Sequence of the second protein:
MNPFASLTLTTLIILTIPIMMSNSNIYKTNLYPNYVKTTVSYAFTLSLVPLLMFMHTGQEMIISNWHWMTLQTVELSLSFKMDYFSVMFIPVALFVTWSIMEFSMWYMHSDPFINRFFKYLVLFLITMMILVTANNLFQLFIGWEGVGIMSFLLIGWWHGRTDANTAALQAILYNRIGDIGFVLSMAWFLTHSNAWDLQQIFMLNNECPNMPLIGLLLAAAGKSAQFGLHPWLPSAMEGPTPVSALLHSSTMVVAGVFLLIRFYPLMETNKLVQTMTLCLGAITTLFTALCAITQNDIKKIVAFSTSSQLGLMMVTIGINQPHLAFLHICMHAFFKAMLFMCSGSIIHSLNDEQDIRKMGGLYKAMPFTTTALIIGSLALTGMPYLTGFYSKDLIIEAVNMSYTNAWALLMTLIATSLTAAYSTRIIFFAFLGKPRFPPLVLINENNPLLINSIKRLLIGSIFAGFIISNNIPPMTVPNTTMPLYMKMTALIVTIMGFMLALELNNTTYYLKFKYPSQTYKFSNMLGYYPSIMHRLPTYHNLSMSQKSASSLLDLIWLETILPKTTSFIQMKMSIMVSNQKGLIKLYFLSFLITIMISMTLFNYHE

Sequence of the first protein:
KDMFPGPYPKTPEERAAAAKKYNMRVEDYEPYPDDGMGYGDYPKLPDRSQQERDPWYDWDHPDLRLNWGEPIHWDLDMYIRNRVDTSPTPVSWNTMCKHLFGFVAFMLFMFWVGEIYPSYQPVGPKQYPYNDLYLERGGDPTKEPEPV

This data describes a binding interaction between two proteins.

Interface contacts:
Residue T162 in the second protein interacts with residue N115 in the first protein (closest heavy-atom distance 3.2 Å).
Residue G527 in the second protein contacts residue L133 in the first protein (closest heavy-atom distance 3.6 Å).
Residue Y528 in the second protein is in contact with residue M129 in the first protein (closest heavy-atom distance 3.2 Å).
Residue R535 in the second protein is in contact with residue D118 in the first protein (closest heavy-atom distance 2.7 Å).
Residue Q546 in the second protein interacts with residue D108 in the first protein (closest heavy-atom distance 4.1 Å).
Residue Y539 in the second protein interacts with residue M111 in the first protein (closest heavy-atom distance 3.5 Å).
Residue Y528 in the second protein is in contact with residue H132 in the first protein (closest heavy-atom distance 3.8 Å).
Residue I283 in the second protein is in contact with residue M140 in the first protein (closest heavy-atom distance 4.2 Å).
Residue T404 in the second protein is in contact with residue P151 in the first protein (closest heavy-atom distance 3.1 Å).
Residue T538 in the second protein is in contact with residue V117 in the first protein (closest heavy-atom distance 3.5 Å).
Residue F287 in the second protein contacts residue F136 in the first protein (closest heavy-atom distance 3.6 Å).
Residue A406 in the second protein contacts residue Y150 in the first protein (closest heavy-atom distance 4.1 Å).
Residue Y403 in the second protein is in contact with residue S152 in the first protein (closest heavy-atom distance 3.3 Å).
Residue W407 in the second protein is in contact with residue F144 in the first protein (closest heavy-atom distance 3.5 Å).
Residue I556 in the second protein contacts residue M70 in the first protein (closest heavy-atom distance 4.2 Å).
Residue F522 in the second protein contacts residue F136 in the first protein (closest heavy-atom distance 4.0 Å).
Residue L542 in the second protein is in contact with residue R116 in the first protein (closest heavy-atom distance 3.6 Å).
Residue S543 in the second protein is in contact with residue M111 in the first protein (closest heavy-atom distance 3.7 Å).
Residue R535 in the second protein is in contact with residue S120 in the first protein (closest heavy-atom distance 2.3 Å).
Residue Y539 in the second protein contacts residue Y112 in the first protein (closest heavy-atom distance 3.8 Å).
Residue Y403 in the second protein contacts residue P151 in the first protein (closest heavy-atom distance 3.1 Å).
Residue M525 in the second protein contacts residue P123 in the first protein (closest heavy-atom distance 3.5 Å).
Residue Y528 in the second protein interacts with residue V124 in the first protein (closest heavy-atom distance 3.9 Å).
Residue L552 in the second protein contacts residue M70 in the first protein (closest heavy-atom distance 3.9 Å).
Residue M401 in the second protein contacts residue Y153 in the first protein (closest heavy-atom distance 3.5 Å).
Residue I532 in the second protein interacts with residue M129 in the first protein (closest heavy-atom distance 4.5 Å).
Residue A408 in the second protein contacts residue F144 in the first protein (closest heavy-atom distance 4.3 Å).
Residue S531 in the second protein contacts residue W126 in the first protein (closest heavy-atom distance 4.0 Å).
Residue Y403 in the second protein contacts residue Y153 in the first protein (closest heavy-atom distance 4.5 Å).
Residue A406 in the second protein contacts residue G147 in the first protein (closest heavy-atom distance 4.4 Å).
Residue W407 in the second protein interacts with residue M140 in the first protein (closest heavy-atom distance 3.2 Å).
Residue Q546 in the second protein is in contact with residue W107 in the first protein (closest heavy-atom distance 4.3 Å).
Residue S531 in the second protein interacts with residue M129 in the first protein (closest heavy-atom distance 3.8 Å).
Residue Y403 in the second protein contacts residue Q154 in the first protein (closest heavy-atom distance 4.3 Å).
Residue T166 in the second protein contacts residue N115 in the first protein (closest heavy-atom distance 3.1 Å).
Residue I532 in the second protein is in contact with residue L133 in the first protein (closest heavy-atom distance 3.6 Å).
Residue Y529 in the second protein is in contact with residue L133 in the first protein (closest heavy-atom distance 3.9 Å).
Residue F227 in the second protein is in contact with residue V137 in the first protein (closest heavy-atom distance 4.1 Å).
Residue K547 in the second protein contacts residue M70 in the first protein (closest heavy-atom distance 4.5 Å).
Residue Q518 in the second protein is in contact with residue H132 in the first protein (closest heavy-atom distance 3.3 Å).
Residue W407 in the second protein contacts residue G147 in the first protein (closest heavy-atom distance 3.8 Å).
Residue Y539 in the second protein is in contact with residue V117 in the first protein (closest heavy-atom distance 3.8 Å).
Residue I532 in the second protein interacts with residue W126 in the first protein (closest heavy-atom distance 3.2 Å).
Residue N405 in the second protein contacts residue P151 in the first protein (closest heavy-atom distance 4.3 Å).
Residue A406 in the second protein interacts with residue S152 in the first protein (closest heavy-atom distance 3.2 Å).
Residue L536 in the second protein contacts residue W126 in the first protein (closest heavy-atom distance 4.0 Å).
Residue W407 in the second protein interacts with residue M143 in the first protein (closest heavy-atom distance 3.6 Å).
Residue C279 in the second protein contacts residue F144 in the first protein (closest heavy-atom distance 3.1 Å).
Residue T162 in the second protein interacts with residue R114 in the first protein (closest heavy-atom distance 3.6 Å).
Residue T404 in the second protein interacts with residue S152 in the first protein (closest heavy-atom distance 2.7 Å).
Residue L542 in the second protein is in contact with residue M111 in the first protein (closest heavy-atom distance 3.7 Å).
Residue N400 in the second protein is in contact with residue Y153 in the first protein (closest heavy-atom distance 4.4 Å).
Residue R535 in the second protein contacts residue P121 in the first protein (closest heavy-atom distance 4.5 Å).
Residue N405 in the second protein contacts residue F144 in the first protein (closest heavy-atom distance 3.1 Å).
Residue R535 in the second protein interacts with residue T119 in the first protein (closest heavy-atom distance 4.3 Å).
Residue L286 in the second protein contacts residue M140 in the first protein (closest heavy-atom distance 4.2 Å).
Residue R535 in the second protein interacts with residue T122 in the first protein (closest heavy-atom distance 3.0 Å).
Residue N405 in the second protein contacts residue E148 in the first protein (closest heavy-atom distance 3.3 Å).
Residue N405 in the second protein is in contact with residue G147 in the first protein (closest heavy-atom distance 2.6 Å).
Residue S402 in the second protein interacts with residue S152 in the first protein (closest heavy-atom distance 4.4 Å).